The following describes two proteins that form a bound complex.

Residue-level contacts at the interface:
Residue P22 in protein 1 interacts with residue L20 in protein 2 (closest heavy-atom distance 3.8 Å).
Residue S94 in protein 1 is in contact with residue D137 in protein 2 (closest heavy-atom distance 3.5 Å).
Residue S94 in protein 1 contacts residue S140 in protein 2 (closest heavy-atom distance 3.5 Å).
Residue R135 in protein 1 is in contact with residue S94 in protein 2 (closest heavy-atom distance 3.1 Å).
Residue N45 in protein 1 contacts residue S136 in protein 2 (closest heavy-atom distance 3.7 Å).
Residue F18 in protein 1 interacts with residue P22 in protein 2 (closest heavy-atom distance 3.0 Å).
Residue Y102 in protein 1 interacts with residue F97 in protein 2 (closest heavy-atom distance 3.3 Å).
Residue Q82 in protein 1 interacts with residue Q82 in protein 2 (closest heavy-atom distance 3.0 Å).
Residue D255 in protein 1 contacts residue F18 in protein 2 (closest heavy-atom distance 3.7 Å).
Residue N26 in protein 1 is in contact with residue L20 in protein 2 (closest heavy-atom distance 3.9 Å).
Residue F257 in protein 1 interacts with residue F18 in protein 2 (closest heavy-atom distance 3.8 Å).
Residue R67 in protein 1 is in contact with residue H222 in protein 2 (closest heavy-atom distance 2.9 Å).
Residue N16 in protein 1 is in contact with residue N9 in protein 2 (closest heavy-atom distance 3.6 Å).
Residue E93 in protein 1 interacts with residue S136 in protein 2 (closest heavy-atom distance 3.1 Å).
Residue L20 in protein 1 is in contact with residue T19 in protein 2 (closest heavy-atom distance 3.8 Å).
Residue Y80 in protein 1 is in contact with residue L59 in protein 2 (closest heavy-atom distance 3.5 Å).
Residue F97 in protein 1 contacts residue Y102 in protein 2 (closest heavy-atom distance 3.5 Å).
Residue P22 in protein 1 is in contact with residue F18 in protein 2 (closest heavy-atom distance 3.0 Å).
Residue L61 in protein 1 contacts residue L20 in protein 2 (closest heavy-atom distance 3.2 Å).
Residue P96 in protein 1 interacts with residue S136 in protein 2 (closest heavy-atom distance 3.8 Å).
Residue W46 in protein 1 interacts with residue S136 in protein 2 (closest heavy-atom distance 3.1 Å).
Residue F18 in protein 1 interacts with residue N9 in protein 2 (closest heavy-atom distance 2.8 Å).
Residue T220 in protein 1 is in contact with residue L65 in protein 2 (closest heavy-atom distance 3.6 Å).
Residue L65 in protein 1 is in contact with residue H222 in protein 2 (closest heavy-atom distance 3.1 Å).
Residue L253 in protein 1 is in contact with residue L20 in protein 2 (closest heavy-atom distance 3.4 Å).
Residue S136 in protein 1 is in contact with residue E93 in protein 2 (closest heavy-atom distance 3.4 Å).
Residue D137 in protein 1 interacts with residue N45 in protein 2 (closest heavy-atom distance 3.3 Å).
Residue F63 in protein 1 contacts residue L253 in protein 2 (closest heavy-atom distance 3.6 Å).
Residue N9 in protein 1 interacts with residue F18 in protein 2 (closest heavy-atom distance 3.1 Å).
Residue S136 in protein 1 is in contact with residue S94 in protein 2 (closest heavy-atom distance 3.9 Å).
Residue L61 in protein 1 contacts residue L59 in protein 2 (closest heavy-atom distance 3.9 Å).
Residue S136 in protein 1 contacts residue W46 in protein 2 (closest heavy-atom distance 3.4 Å).
Residue H14 in protein 1 contacts residue T19 in protein 2 (closest heavy-atom distance 3.6 Å).
Residue L253 in protein 1 is in contact with residue F63 in protein 2 (closest heavy-atom distance 3.7 Å).
Residue D137 in protein 1 is in contact with residue S94 in protein 2 (closest heavy-atom distance 3.3 Å).
Residue T19 in protein 1 is in contact with residue L20 in protein 2 (closest heavy-atom distance 3.5 Å).
Residue S94 in protein 1 contacts residue R135 in protein 2 (closest heavy-atom distance 3.2 Å).
Residue P96 in protein 1 interacts with residue G134 in protein 2 (closest heavy-atom distance 3.2 Å).
Residue V223 in protein 1 interacts with residue L65 in protein 2 (closest heavy-atom distance 4.0 Å).
Residue S140 in protein 1 is in contact with residue S94 in protein 2 (closest heavy-atom distance 3.9 Å).
Residue L59 in protein 1 contacts residue Y80 in protein 2 (closest heavy-atom distance 3.9 Å).
Residue S94 in protein 1 is in contact with residue S136 in protein 2 (closest heavy-atom distance 4.0 Å).
Residue V223 in protein 1 is in contact with residue P64 in protein 2 (closest heavy-atom distance 3.6 Å).
Residue F18 in protein 1 interacts with residue F257 in protein 2 (closest heavy-atom distance 3.7 Å).
Residue R135 in protein 1 interacts with residue R135 in protein 2 (closest heavy-atom distance 3.9 Å).
Residue P64 in protein 1 is in contact with residue H222 in protein 2 (closest heavy-atom distance 3.0 Å).
Residue L20 in protein 1 interacts with residue L253 in protein 2 (closest heavy-atom distance 4.0 Å).
Residue N45 in protein 1 is in contact with residue D137 in protein 2 (closest heavy-atom distance 3.6 Å).
Residue L20 in protein 1 interacts with residue L20 in protein 2 (closest heavy-atom distance 2.9 Å).
Residue G134 in protein 1 contacts residue P96 in protein 2 (closest heavy-atom distance 3.5 Å).
Residue S136 in protein 1 contacts residue N45 in protein 2 (closest heavy-atom distance 3.9 Å).
Residue F57 in protein 1 interacts with residue Y80 in protein 2 (closest heavy-atom distance 3.9 Å).
Residue L20 in protein 1 is in contact with residue L61 in protein 2 (closest heavy-atom distance 3.2 Å).
Residue F97 in protein 1 contacts residue G134 in protein 2 (closest heavy-atom distance 2.8 Å).
Residue H222 in protein 1 interacts with residue P64 in protein 2 (closest heavy-atom distance 4.0 Å).
Residue F18 in protein 1 is in contact with residue D255 in protein 2 (closest heavy-atom distance 3.6 Å).
Residue P96 in protein 1 is in contact with residue R135 in protein 2 (closest heavy-atom distance 4.0 Å).
Residue L65 in protein 1 contacts residue V223 in protein 2 (closest heavy-atom distance 3.8 Å).
Residue G134 in protein 1 contacts residue F97 in protein 2 (closest heavy-atom distance 3.0 Å).
Residue F18 in protein 1 is in contact with residue N254 in protein 2 (closest heavy-atom distance 3.9 Å).

Sequence of protein 2:
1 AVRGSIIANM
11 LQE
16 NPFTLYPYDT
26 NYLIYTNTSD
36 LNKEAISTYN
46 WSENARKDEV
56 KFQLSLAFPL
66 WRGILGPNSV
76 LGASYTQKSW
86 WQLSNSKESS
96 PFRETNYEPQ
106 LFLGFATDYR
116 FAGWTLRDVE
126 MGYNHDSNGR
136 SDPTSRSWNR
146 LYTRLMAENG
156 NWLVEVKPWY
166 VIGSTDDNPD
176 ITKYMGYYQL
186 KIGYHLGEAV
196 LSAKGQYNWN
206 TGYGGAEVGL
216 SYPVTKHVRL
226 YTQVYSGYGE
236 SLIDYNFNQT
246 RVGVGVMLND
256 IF

Sequence of protein 1:
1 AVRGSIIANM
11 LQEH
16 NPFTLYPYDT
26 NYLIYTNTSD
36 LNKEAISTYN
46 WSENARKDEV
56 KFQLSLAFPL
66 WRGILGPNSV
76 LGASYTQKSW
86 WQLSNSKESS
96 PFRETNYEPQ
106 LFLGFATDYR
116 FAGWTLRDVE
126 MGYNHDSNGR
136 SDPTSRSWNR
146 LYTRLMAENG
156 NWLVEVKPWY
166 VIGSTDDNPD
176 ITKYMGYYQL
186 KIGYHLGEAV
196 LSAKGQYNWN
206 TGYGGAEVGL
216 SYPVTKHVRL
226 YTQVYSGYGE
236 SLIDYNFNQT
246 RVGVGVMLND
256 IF